Sequence of chain B:
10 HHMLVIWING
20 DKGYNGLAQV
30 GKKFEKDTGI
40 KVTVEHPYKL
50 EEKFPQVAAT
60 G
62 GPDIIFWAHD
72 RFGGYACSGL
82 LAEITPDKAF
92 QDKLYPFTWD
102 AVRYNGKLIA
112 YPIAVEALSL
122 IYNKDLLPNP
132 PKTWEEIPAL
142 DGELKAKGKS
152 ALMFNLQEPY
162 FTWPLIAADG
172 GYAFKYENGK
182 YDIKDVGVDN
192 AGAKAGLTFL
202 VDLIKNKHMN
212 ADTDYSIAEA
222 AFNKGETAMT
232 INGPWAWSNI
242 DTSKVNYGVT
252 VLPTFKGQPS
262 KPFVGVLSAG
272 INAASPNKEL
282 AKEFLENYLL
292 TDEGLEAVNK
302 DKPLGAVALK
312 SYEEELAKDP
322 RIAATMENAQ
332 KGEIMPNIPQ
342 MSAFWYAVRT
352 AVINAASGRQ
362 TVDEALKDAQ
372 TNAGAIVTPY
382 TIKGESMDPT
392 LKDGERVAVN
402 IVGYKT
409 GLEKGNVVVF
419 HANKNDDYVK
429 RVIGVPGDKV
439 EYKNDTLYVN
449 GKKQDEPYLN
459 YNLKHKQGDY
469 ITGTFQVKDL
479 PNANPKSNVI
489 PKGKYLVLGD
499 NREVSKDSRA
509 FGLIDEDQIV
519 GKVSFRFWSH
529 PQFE

These two protein chains interact to form a complex.

Sequence of chain A:
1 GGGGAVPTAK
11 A

Residue-level contacts at the interface:
Residue K384 in chain B contacts residue T8 in chain A (closest heavy-atom distance 4.9 Å).
Residue V427 in chain B is in contact with residue A9 in chain A (closest heavy-atom distance 4.0 Å).
Residue Y381 in chain B is in contact with residue A9 in chain A (closest heavy-atom distance 3.9 Å).
Residue D425 in chain B is in contact with residue T8 in chain A (closest heavy-atom distance 3.7 Å).
Residue K384 in chain B contacts residue A11 in chain A (closest heavy-atom distance 2.6 Å).
Residue Y381 in chain B contacts residue V6 in chain A (closest heavy-atom distance 3.8 Å).
Residue M388 in chain B interacts with residue A11 in chain A (closest heavy-atom distance 3.6 Å).
Residue P380 in chain B contacts residue P7 in chain A (closest heavy-atom distance 3.4 Å).
Residue C78 in chain B interacts with residue G3 in chain A (closest heavy-atom distance 2.9 Å).
Residue I383 in chain B contacts residue A11 in chain A (closest heavy-atom distance 3.8 Å).
Residue K384 in chain B contacts residue K10 in chain A (closest heavy-atom distance 3.2 Å).
Residue C78 in chain B contacts residue G1 in chain A (closest heavy-atom distance 1.6 Å).
Residue A77 in chain B is in contact with residue G3 in chain A (closest heavy-atom distance 4.0 Å).
Residue P380 in chain B is in contact with residue V6 in chain A (closest heavy-atom distance 3.6 Å).
Residue V417 in chain B interacts with residue A9 in chain A (closest heavy-atom distance 4.2 Å).
Residue T382 in chain B interacts with residue P7 in chain A (closest heavy-atom distance 3.0 Å).
Residue N106 in chain B contacts residue G2 in chain A (closest heavy-atom distance 4.8 Å).
Residue K428 in chain B interacts with residue K10 in chain A (closest heavy-atom distance 4.6 Å).
Residue D424 in chain B interacts with residue K10 in chain A (closest heavy-atom distance 3.0 Å).
Residue Y426 in chain B interacts with residue K10 in chain A (closest heavy-atom distance 3.3 Å).
Residue S79 in chain B interacts with residue G3 in chain A (closest heavy-atom distance 4.4 Å).
Residue T382 in chain B interacts with residue T8 in chain A (closest heavy-atom distance 3.2 Å).
Residue N106 in chain B is in contact with residue G1 in chain A (closest heavy-atom distance 3.0 Å).
Residue Y426 in chain B interacts with residue A9 in chain A (closest heavy-atom distance 4.2 Å).
Residue G80 in chain B interacts with residue G3 in chain A (closest heavy-atom distance 3.8 Å).
Residue Y105 in chain B is in contact with residue G1 in chain A (closest heavy-atom distance 3.0 Å).
Residue G385 in chain B contacts residue A11 in chain A (closest heavy-atom distance 3.7 Å).
Residue V427 in chain B is in contact with residue K10 in chain A (closest heavy-atom distance 3.0 Å).
Residue T382 in chain B contacts residue V6 in chain A (closest heavy-atom distance 3.6 Å).
Residue S387 in chain B is in contact with residue A11 in chain A (closest heavy-atom distance 2.8 Å).
Residue Y105 in chain B is in contact with residue G2 in chain A (closest heavy-atom distance 5.0 Å).
Residue E386 in chain B contacts residue A11 in chain A (closest heavy-atom distance 4.5 Å).
Residue K384 in chain B interacts with residue A9 in chain A (closest heavy-atom distance 2.8 Å).
Residue T382 in chain B is in contact with residue A9 in chain A (closest heavy-atom distance 2.9 Å).
Residue A77 in chain B is in contact with residue G2 in chain A (closest heavy-atom distance 4.7 Å).
Residue Y381 in chain B interacts with residue P7 in chain A (closest heavy-atom distance 3.4 Å).
Residue Y381 in chain B contacts residue T8 in chain A (closest heavy-atom distance 3.8 Å).
Residue P340 in chain B contacts residue G1 in chain A (closest heavy-atom distance 4.2 Å).
Residue D425 in chain B contacts residue A9 in chain A (closest heavy-atom distance 3.4 Å).
Residue C78 in chain B contacts residue G2 in chain A (closest heavy-atom distance 3.2 Å).
Residue I383 in chain B interacts with residue A9 in chain A (closest heavy-atom distance 3.4 Å).
Residue S503 in chain B contacts residue A11 in chain A (closest heavy-atom distance 4.6 Å).
Residue K428 in chain B contacts residue A11 in chain A (closest heavy-atom distance 2.7 Å).
Residue C78 in chain B is in contact with residue G4 in chain A (closest heavy-atom distance 4.5 Å).
Residue D425 in chain B contacts residue K10 in chain A (closest heavy-atom distance 2.9 Å).
Residue V427 in chain B is in contact with residue A11 in chain A (closest heavy-atom distance 3.5 Å).